Contacts between the two chains:
Residue I399 in protein 2 is in contact with residue Q366 in protein 1 (closest heavy-atom distance 3.8 Å).
Residue F362 in protein 2 is in contact with residue I399 in protein 1 (closest heavy-atom distance 3.8 Å).
Residue I399 in protein 2 contacts residue F362 in protein 1 (closest heavy-atom distance 3.5 Å).
Residue R386 in protein 2 interacts with residue T391 in protein 1 (closest heavy-atom distance 4.0 Å).
Residue L395 in protein 2 interacts with residue V382 in protein 1 (closest heavy-atom distance 3.8 Å).
Residue L395 in protein 2 contacts residue L385 in protein 1 (closest heavy-atom distance 3.9 Å).
Residue I399 in protein 2 interacts with residue S401 in protein 1 (closest heavy-atom distance 4.4 Å).
Residue F398 in protein 2 is in contact with residue F362 in protein 1 (closest heavy-atom distance 3.8 Å).
Residue S401 in protein 2 is in contact with residue F398 in protein 1 (closest heavy-atom distance 4.5 Å).
Residue Q366 in protein 2 is in contact with residue S401 in protein 1 (closest heavy-atom distance 4.9 Å).
Residue S401 in protein 2 contacts residue S401 in protein 1 (closest heavy-atom distance 3.2 Å).
Residue R386 in protein 2 is in contact with residue T392 in protein 1 (closest heavy-atom distance 3.7 Å).
Residue T392 in protein 2 is in contact with residue E383 in protein 1 (closest heavy-atom distance 4.0 Å).
Residue F398 in protein 2 contacts residue S401 in protein 1 (closest heavy-atom distance 4.6 Å).
Residue R386 in protein 2 is in contact with residue L395 in protein 1 (closest heavy-atom distance 3.3 Å).
Residue F398 in protein 2 interacts with residue L395 in protein 1 (closest heavy-atom distance 4.8 Å).
Residue V382 in protein 2 interacts with residue I399 in protein 1 (closest heavy-atom distance 4.0 Å).
Residue R386 in protein 2 is in contact with residue L390 in protein 1 (closest heavy-atom distance 3.2 Å).
Residue L395 in protein 2 is in contact with residue R386 in protein 1 (closest heavy-atom distance 3.5 Å).
Residue F398 in protein 2 contacts residue I399 in protein 1 (closest heavy-atom distance 4.6 Å).
Residue V382 in protein 2 interacts with residue L395 in protein 1 (closest heavy-atom distance 3.8 Å).
Residue T365 in protein 2 contacts residue I399 in protein 1 (closest heavy-atom distance 3.4 Å).
Residue L385 in protein 2 contacts residue I399 in protein 1 (closest heavy-atom distance 4.5 Å).
Residue L385 in protein 2 is in contact with residue L395 in protein 1 (closest heavy-atom distance 3.5 Å).
Residue I399 in protein 2 interacts with residue T365 in protein 1 (closest heavy-atom distance 3.4 Å).
Residue H396 in protein 2 is in contact with residue V382 in protein 1 (closest heavy-atom distance 4.2 Å).
Residue S401 in protein 2 contacts residue I399 in protein 1 (closest heavy-atom distance 4.4 Å).
Residue I378 in protein 2 contacts residue H396 in protein 1 (closest heavy-atom distance 4.8 Å).
Residue I399 in protein 2 contacts residue V382 in protein 1 (closest heavy-atom distance 4.0 Å).
Residue L390 in protein 2 contacts residue L390 in protein 1 (closest heavy-atom distance 4.8 Å).
Residue T391 in protein 2 contacts residue R386 in protein 1 (closest heavy-atom distance 4.2 Å).
Residue T392 in protein 2 interacts with residue V382 in protein 1 (closest heavy-atom distance 4.4 Å).
Residue Q366 in protein 2 interacts with residue I399 in protein 1 (closest heavy-atom distance 3.8 Å).
Residue V382 in protein 2 interacts with residue H396 in protein 1 (closest heavy-atom distance 4.0 Å).
Residue F398 in protein 2 is in contact with residue F398 in protein 1 (closest heavy-atom distance 4.2 Å).
Residue F362 in protein 2 is in contact with residue F398 in protein 1 (closest heavy-atom distance 4.4 Å).
Residue E383 in protein 2 contacts residue T392 in protein 1 (closest heavy-atom distance 3.9 Å).
Residue V382 in protein 2 contacts residue T392 in protein 1 (closest heavy-atom distance 4.7 Å).
Residue H396 in protein 2 contacts residue I378 in protein 1 (closest heavy-atom distance 4.9 Å).
Residue T392 in protein 2 contacts residue R386 in protein 1 (closest heavy-atom distance 3.8 Å).
Residue L390 in protein 2 is in contact with residue R386 in protein 1 (closest heavy-atom distance 3.3 Å).

Sequence of protein 1:
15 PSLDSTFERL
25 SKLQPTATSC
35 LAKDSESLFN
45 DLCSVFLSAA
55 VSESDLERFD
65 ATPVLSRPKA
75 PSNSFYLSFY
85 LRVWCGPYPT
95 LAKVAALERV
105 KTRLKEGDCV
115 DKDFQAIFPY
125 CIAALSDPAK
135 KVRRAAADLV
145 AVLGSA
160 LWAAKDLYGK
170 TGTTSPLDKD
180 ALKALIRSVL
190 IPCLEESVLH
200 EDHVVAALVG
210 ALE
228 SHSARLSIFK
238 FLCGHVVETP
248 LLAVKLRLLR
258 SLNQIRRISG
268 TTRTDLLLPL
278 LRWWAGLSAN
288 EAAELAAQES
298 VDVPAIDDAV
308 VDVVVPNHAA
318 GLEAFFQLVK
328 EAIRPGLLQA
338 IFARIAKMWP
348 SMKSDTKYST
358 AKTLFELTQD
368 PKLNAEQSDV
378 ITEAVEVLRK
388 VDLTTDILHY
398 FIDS

The following describes two proteins that form a bound complex.

Sequence of protein 2:
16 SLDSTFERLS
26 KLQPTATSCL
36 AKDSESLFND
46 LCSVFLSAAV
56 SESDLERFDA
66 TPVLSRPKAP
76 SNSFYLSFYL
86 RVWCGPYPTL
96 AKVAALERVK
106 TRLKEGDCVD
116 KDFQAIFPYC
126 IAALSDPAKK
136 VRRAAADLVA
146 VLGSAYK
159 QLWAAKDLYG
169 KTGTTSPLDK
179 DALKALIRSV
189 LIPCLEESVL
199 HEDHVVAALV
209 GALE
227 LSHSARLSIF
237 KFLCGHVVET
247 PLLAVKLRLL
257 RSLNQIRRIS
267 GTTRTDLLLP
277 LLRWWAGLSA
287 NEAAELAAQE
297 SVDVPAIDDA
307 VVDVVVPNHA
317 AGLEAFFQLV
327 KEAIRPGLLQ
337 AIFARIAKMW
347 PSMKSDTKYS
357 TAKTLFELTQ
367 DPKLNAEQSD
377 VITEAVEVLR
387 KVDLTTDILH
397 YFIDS